Residue-level contacts at the interface:
Residue K16 in protein 2 is in contact with residue G259 in protein 1 (closest heavy-atom distance 3.7 Å).

Sequence of protein 1:
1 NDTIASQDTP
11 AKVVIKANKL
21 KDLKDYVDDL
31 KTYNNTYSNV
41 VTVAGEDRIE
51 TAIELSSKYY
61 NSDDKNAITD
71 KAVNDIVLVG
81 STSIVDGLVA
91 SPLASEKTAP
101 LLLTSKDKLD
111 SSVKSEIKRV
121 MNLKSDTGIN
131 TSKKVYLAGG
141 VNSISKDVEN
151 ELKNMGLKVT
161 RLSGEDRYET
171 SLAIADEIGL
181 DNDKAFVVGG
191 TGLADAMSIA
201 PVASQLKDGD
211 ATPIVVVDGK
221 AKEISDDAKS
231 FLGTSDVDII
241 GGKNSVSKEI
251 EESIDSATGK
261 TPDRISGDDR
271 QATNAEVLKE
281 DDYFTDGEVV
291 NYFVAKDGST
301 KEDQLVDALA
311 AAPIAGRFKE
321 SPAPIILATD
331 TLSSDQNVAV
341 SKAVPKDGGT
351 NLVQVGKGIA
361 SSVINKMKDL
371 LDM

Sequence of protein 2:
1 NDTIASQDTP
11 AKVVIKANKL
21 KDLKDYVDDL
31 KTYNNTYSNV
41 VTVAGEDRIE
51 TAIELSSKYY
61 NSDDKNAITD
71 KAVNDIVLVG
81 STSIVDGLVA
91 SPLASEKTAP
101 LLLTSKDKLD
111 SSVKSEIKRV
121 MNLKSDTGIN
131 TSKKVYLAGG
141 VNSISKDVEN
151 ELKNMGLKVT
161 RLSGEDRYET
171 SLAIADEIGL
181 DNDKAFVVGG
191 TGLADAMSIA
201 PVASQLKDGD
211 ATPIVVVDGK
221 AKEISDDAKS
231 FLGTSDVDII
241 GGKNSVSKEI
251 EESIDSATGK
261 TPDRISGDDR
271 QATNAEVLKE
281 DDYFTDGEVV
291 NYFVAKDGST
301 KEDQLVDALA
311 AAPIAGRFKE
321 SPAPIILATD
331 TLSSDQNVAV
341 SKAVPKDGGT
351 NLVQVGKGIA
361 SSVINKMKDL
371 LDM

This data describes a binding interaction between two proteins.